These two protein chains interact to form a complex.

Sequence of the second protein:
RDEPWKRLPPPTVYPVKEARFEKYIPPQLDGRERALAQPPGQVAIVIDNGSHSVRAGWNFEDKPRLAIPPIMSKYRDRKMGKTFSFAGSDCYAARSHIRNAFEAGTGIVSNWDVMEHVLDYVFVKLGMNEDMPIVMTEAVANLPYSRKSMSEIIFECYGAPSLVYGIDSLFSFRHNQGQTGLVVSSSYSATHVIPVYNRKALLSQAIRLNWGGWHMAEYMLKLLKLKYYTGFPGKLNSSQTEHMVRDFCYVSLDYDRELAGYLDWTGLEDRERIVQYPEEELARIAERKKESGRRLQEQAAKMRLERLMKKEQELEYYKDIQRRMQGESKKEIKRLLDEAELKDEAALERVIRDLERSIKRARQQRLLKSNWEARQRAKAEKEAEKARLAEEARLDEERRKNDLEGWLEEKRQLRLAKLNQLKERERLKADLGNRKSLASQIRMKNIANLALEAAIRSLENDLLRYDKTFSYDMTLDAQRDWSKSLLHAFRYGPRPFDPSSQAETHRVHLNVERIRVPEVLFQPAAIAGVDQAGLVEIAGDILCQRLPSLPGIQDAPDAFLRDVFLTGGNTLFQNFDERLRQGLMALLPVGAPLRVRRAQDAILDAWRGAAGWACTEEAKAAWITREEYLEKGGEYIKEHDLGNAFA

Contacts between the two chains:
Residue L504 in the second protein interacts with residue Y208 in the first protein (closest heavy-atom distance 3.9 Å).
Residue R493 in the second protein is in contact with residue Q225 in the first protein (closest heavy-atom distance 4.3 Å).
Residue L504 in the second protein is in contact with residue A209 in the first protein (closest heavy-atom distance 4.4 Å).
Residue K489 in the second protein is in contact with residue E228 in the first protein (closest heavy-atom distance 2.6 Å).

Sequence of the first protein:
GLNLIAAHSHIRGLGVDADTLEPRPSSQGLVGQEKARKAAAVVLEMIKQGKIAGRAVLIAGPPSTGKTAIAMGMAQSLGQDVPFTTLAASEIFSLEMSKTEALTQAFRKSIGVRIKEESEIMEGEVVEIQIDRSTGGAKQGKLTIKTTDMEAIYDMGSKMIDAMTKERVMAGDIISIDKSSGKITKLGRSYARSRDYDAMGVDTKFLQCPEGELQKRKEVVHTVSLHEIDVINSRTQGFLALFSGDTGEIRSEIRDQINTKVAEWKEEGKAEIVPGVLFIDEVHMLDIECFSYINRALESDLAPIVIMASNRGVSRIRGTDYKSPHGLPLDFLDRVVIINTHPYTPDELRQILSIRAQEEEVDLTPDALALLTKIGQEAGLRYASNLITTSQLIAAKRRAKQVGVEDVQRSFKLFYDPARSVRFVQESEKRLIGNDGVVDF